Sequence of protein 1:
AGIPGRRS

Sequence of protein 2:
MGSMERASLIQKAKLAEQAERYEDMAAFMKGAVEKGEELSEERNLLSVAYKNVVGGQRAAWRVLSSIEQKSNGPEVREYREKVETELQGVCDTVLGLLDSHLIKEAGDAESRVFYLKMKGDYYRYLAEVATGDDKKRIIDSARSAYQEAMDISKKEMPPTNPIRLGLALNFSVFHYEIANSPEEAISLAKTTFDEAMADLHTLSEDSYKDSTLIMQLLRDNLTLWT

This data describes a binding interaction between two proteins.

Interface contacts:
Residue N47 in protein 2 interacts with residue G10 in protein 1 (closest heavy-atom distance 5.0 Å).
Residue N47 in protein 2 contacts residue R11 in protein 1 (closest heavy-atom distance 3.8 Å).
Residue I224 in protein 2 is in contact with residue I8 in protein 1 (closest heavy-atom distance 3.9 Å).
Residue N180 in protein 2 interacts with residue I8 in protein 1 (closest heavy-atom distance 2.9 Å).
Residue E19 in protein 2 is in contact with residue R11 in protein 1 (closest heavy-atom distance 2.9 Å).
Residue K54 in protein 2 interacts with residue P9 in protein 1 (closest heavy-atom distance 4.0 Å).
Residue V183 in protein 2 is in contact with residue G6 in protein 1 (closest heavy-atom distance 3.6 Å).
Residue N231 in protein 2 is in contact with residue A5 in protein 1 (closest heavy-atom distance 2.6 Å).
Residue L227 in protein 2 contacts residue P9 in protein 1 (closest heavy-atom distance 3.9 Å).
Residue D220 in protein 2 interacts with residue R12 in protein 1 (closest heavy-atom distance 2.7 Å).
Residue N231 in protein 2 interacts with residue G6 in protein 1 (closest heavy-atom distance 2.9 Å).
Residue L179 in protein 2 interacts with residue G6 in protein 1 (closest heavy-atom distance 3.6 Å).
Residue V183 in protein 2 interacts with residue A5 in protein 1 (closest heavy-atom distance 4.2 Å).
Residue V51 in protein 2 contacts residue R11 in protein 1 (closest heavy-atom distance 3.6 Å).
Residue L223 in protein 2 is in contact with residue R12 in protein 1 (closest heavy-atom distance 3.6 Å).
Residue E187 in protein 2 is in contact with residue A5 in protein 1 (closest heavy-atom distance 2.6 Å).
Residue K54 in protein 2 contacts residue G10 in protein 1 (closest heavy-atom distance 3.6 Å).
Residue L234 in protein 2 is in contact with residue A5 in protein 1 (closest heavy-atom distance 3.4 Å).
Residue V51 in protein 2 is in contact with residue G10 in protein 1 (closest heavy-atom distance 3.2 Å).
Residue K127 in protein 2 contacts residue I8 in protein 1 (closest heavy-atom distance 3.6 Å).
Residue M27 in protein 2 interacts with residue R11 in protein 1 (closest heavy-atom distance 4.7 Å).
Residue L179 in protein 2 is in contact with residue I8 in protein 1 (closest heavy-atom distance 3.5 Å).
Residue W235 in protein 2 interacts with residue A5 in protein 1 (closest heavy-atom distance 3.8 Å).
Residue L227 in protein 2 is in contact with residue I8 in protein 1 (closest heavy-atom distance 4.3 Å).
Residue K54 in protein 2 interacts with residue I8 in protein 1 (closest heavy-atom distance 3.6 Å).
Residue L48 in protein 2 contacts residue R11 in protein 1 (closest heavy-atom distance 3.5 Å).
Residue G176 in protein 2 interacts with residue I8 in protein 1 (closest heavy-atom distance 4.0 Å).